Sequence of the second protein:
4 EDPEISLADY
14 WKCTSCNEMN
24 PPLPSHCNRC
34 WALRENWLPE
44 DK

Sequence of the first protein:
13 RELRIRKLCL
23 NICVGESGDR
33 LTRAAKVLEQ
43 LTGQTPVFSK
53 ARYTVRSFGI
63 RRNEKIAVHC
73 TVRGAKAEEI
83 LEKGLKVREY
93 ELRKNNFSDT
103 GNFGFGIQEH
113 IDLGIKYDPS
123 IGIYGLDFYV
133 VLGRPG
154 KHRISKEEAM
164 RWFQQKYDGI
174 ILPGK

Interface contacts:
Residue T102 in the first protein contacts residue D12 in the second protein (closest heavy-atom distance 2.6 Å).
Residue V57 in the first protein is in contact with residue N31 in the second protein (closest heavy-atom distance 4.1 Å).
Residue K19 in the first protein contacts residue E7 in the second protein (closest heavy-atom distance 3.0 Å).
Residue K19 in the first protein interacts with residue D5 in the second protein (closest heavy-atom distance 3.0 Å).
Residue S100 in the first protein interacts with residue D12 in the second protein (closest heavy-atom distance 3.8 Å).
Residue I62 in the first protein interacts with residue W34 in the second protein (closest heavy-atom distance 3.5 Å).
Residue K178 in the first protein contacts residue N39 in the second protein (closest heavy-atom distance 3.3 Å).
Residue Y131 in the first protein contacts residue D12 in the second protein (closest heavy-atom distance 2.5 Å).
Residue N97 in the first protein interacts with residue R37 in the second protein (closest heavy-atom distance 3.4 Å).
Residue N98 in the first protein contacts residue N39 in the second protein (closest heavy-atom distance 3.3 Å).
Residue F60 in the first protein is in contact with residue C33 in the second protein (closest heavy-atom distance 3.6 Å).
Residue V57 in the first protein contacts residue R32 in the second protein (closest heavy-atom distance 3.5 Å).
Residue C21 in the first protein is in contact with residue L26 in the second protein (closest heavy-atom distance 3.8 Å).
Residue Y55 in the first protein interacts with residue N31 in the second protein (closest heavy-atom distance 3.1 Å).
Residue D129 in the first protein interacts with residue P27 in the second protein (closest heavy-atom distance 4.1 Å).
Residue G106 in the first protein is in contact with residue W40 in the second protein (closest heavy-atom distance 3.3 Å).
Residue C25 in the first protein contacts residue P27 in the second protein (closest heavy-atom distance 3.7 Å).
Residue F130 in the first protein interacts with residue L26 in the second protein (closest heavy-atom distance 4.1 Å).
Residue Y131 in the first protein interacts with residue W40 in the second protein (closest heavy-atom distance 4.2 Å).
Residue R90 in the first protein interacts with residue P42 in the second protein (closest heavy-atom distance 3.5 Å).
Residue R90 in the first protein contacts residue L41 in the second protein (closest heavy-atom distance 3.9 Å).
Residue G108 in the first protein interacts with residue L41 in the second protein (closest heavy-atom distance 3.7 Å).
Residue T102 in the first protein contacts residue S9 in the second protein (closest heavy-atom distance 3.4 Å).
Residue Q110 in the first protein is in contact with residue P42 in the second protein (closest heavy-atom distance 3.4 Å).
Residue D129 in the first protein is in contact with residue S28 in the second protein (closest heavy-atom distance 2.9 Å).
Residue R54 in the first protein is in contact with residue N31 in the second protein (closest heavy-atom distance 4.1 Å).
Residue R90 in the first protein interacts with residue W40 in the second protein (closest heavy-atom distance 2.9 Å).
Residue F60 in the first protein contacts residue W34 in the second protein (closest heavy-atom distance 3.5 Å).
Residue F130 in the first protein interacts with residue W40 in the second protein (closest heavy-atom distance 3.5 Å).
Residue S100 in the first protein interacts with residue A11 in the second protein (closest heavy-atom distance 4.0 Å).
Residue G108 in the first protein is in contact with residue W40 in the second protein (closest heavy-atom distance 3.2 Å).
Residue Y55 in the first protein is in contact with residue E21 in the second protein (closest heavy-atom distance 2.7 Å).
Residue I109 in the first protein is in contact with residue L41 in the second protein (closest heavy-atom distance 4.2 Å).
Residue Y131 in the first protein contacts residue I8 in the second protein (closest heavy-atom distance 4.6 Å).
Residue V133 in the first protein contacts residue E7 in the second protein (closest heavy-atom distance 3.8 Å).
Residue Y55 in the first protein interacts with residue R32 in the second protein (closest heavy-atom distance 3.8 Å).
Residue T102 in the first protein contacts residue A11 in the second protein (closest heavy-atom distance 3.2 Å).
Residue Y131 in the first protein interacts with residue L26 in the second protein (closest heavy-atom distance 3.9 Å).
Residue Q110 in the first protein interacts with residue D44 in the second protein (closest heavy-atom distance 3.9 Å).
Residue V133 in the first protein interacts with residue I8 in the second protein (closest heavy-atom distance 4.4 Å).
Residue G108 in the first protein interacts with residue P42 in the second protein (closest heavy-atom distance 3.4 Å).
Residue R75 in the first protein is in contact with residue E7 in the second protein (closest heavy-atom distance 2.9 Å).
Residue N23 in the first protein is in contact with residue L26 in the second protein (closest heavy-atom distance 3.8 Å).
Residue V57 in the first protein is in contact with residue W34 in the second protein (closest heavy-atom distance 4.1 Å).
Residue N23 in the first protein interacts with residue P27 in the second protein (closest heavy-atom distance 4.2 Å).
Residue N104 in the first protein contacts residue D12 in the second protein (closest heavy-atom distance 2.8 Å).
Residue L22 in the first protein contacts residue L26 in the second protein (closest heavy-atom distance 4.2 Å).
Residue I68 in the first protein contacts residue W34 in the second protein (closest heavy-atom distance 3.8 Å).
Residue N98 in the first protein is in contact with residue W40 in the second protein (closest heavy-atom distance 3.7 Å).
Residue R95 in the first protein interacts with residue N39 in the second protein (closest heavy-atom distance 4.5 Å).
Residue C25 in the first protein interacts with residue H29 in the second protein (closest heavy-atom distance 3.2 Å).
Residue N104 in the first protein contacts residue I8 in the second protein (closest heavy-atom distance 4.5 Å).
Residue Q110 in the first protein is in contact with residue L41 in the second protein (closest heavy-atom distance 4.2 Å).
Residue F107 in the first protein is in contact with residue W40 in the second protein (closest heavy-atom distance 3.2 Å).
Residue Y131 in the first protein is in contact with residue P25 in the second protein (closest heavy-atom distance 3.7 Å).
Residue N97 in the first protein contacts residue N39 in the second protein (closest heavy-atom distance 3.0 Å).
Residue D129 in the first protein interacts with residue L26 in the second protein (closest heavy-atom distance 3.7 Å).
Residue D129 in the first protein is in contact with residue W40 in the second protein (closest heavy-atom distance 2.8 Å).
Residue R18 in the first protein is in contact with residue E7 in the second protein (closest heavy-atom distance 2.9 Å).
Residue D101 in the first protein contacts residue A11 in the second protein (closest heavy-atom distance 4.2 Å).

These two protein chains interact to form a complex.